Sequence of protein 2:
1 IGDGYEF

Sequence of protein 1:
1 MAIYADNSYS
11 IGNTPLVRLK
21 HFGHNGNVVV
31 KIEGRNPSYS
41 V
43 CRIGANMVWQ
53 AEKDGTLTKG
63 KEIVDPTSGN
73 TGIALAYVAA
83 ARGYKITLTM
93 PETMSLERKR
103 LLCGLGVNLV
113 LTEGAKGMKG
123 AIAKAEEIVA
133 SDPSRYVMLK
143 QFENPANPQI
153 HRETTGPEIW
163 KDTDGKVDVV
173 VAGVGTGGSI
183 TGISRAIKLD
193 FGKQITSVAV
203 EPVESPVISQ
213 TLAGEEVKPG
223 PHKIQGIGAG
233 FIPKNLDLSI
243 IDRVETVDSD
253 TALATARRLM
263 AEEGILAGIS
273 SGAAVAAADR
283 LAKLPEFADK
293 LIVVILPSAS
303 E

Residue-level contacts at the interface:
Residue P93 in protein 1 is in contact with residue D3 in protein 2 (closest heavy-atom distance 4.4 Å).
Residue S70 in protein 1 contacts residue G2 in protein 2 (closest heavy-atom distance 3.2 Å).
Residue F233 in protein 1 interacts with residue G4 in protein 2 (closest heavy-atom distance 4.1 Å).
Residue F233 in protein 1 contacts residue Y5 in protein 2 (closest heavy-atom distance 4.6 Å).
Residue Q227 in protein 1 contacts residue G2 in protein 2 (closest heavy-atom distance 4.5 Å).
Residue S70 in protein 1 contacts residue I1 in protein 2 (closest heavy-atom distance 4.9 Å).
Residue G222 in protein 1 contacts residue E6 in protein 2 (closest heavy-atom distance 3.5 Å).
Residue I124 in protein 1 contacts residue G4 in protein 2 (closest heavy-atom distance 4.8 Å).
Residue G177 in protein 1 is in contact with residue I1 in protein 2 (closest heavy-atom distance 4.3 Å).
Residue G232 in protein 1 is in contact with residue Y5 in protein 2 (closest heavy-atom distance 5.0 Å).
Residue P221 in protein 1 contacts residue E6 in protein 2 (closest heavy-atom distance 4.4 Å).
Residue N72 in protein 1 interacts with residue I1 in protein 2 (closest heavy-atom distance 3.5 Å).
Residue M120 in protein 1 interacts with residue Y5 in protein 2 (closest heavy-atom distance 4.8 Å).
Residue A231 in protein 1 interacts with residue G4 in protein 2 (closest heavy-atom distance 3.7 Å).
Residue M120 in protein 1 is in contact with residue G4 in protein 2 (closest heavy-atom distance 3.8 Å).
Residue I226 in protein 1 interacts with residue F7 in protein 2 (closest heavy-atom distance 4.1 Å).
Residue G230 in protein 1 interacts with residue Y5 in protein 2 (closest heavy-atom distance 4.0 Å).
Residue T69 in protein 1 contacts residue I1 in protein 2 (closest heavy-atom distance 3.8 Å).
Residue P223 in protein 1 is in contact with residue E6 in protein 2 (closest heavy-atom distance 3.6 Å).
Residue G228 in protein 1 interacts with residue I1 in protein 2 (closest heavy-atom distance 3.4 Å).
Residue F144 in protein 1 contacts residue G4 in protein 2 (closest heavy-atom distance 3.9 Å).
Residue T178 in protein 1 contacts residue I1 in protein 2 (closest heavy-atom distance 3.2 Å).
Residue G71 in protein 1 contacts residue G2 in protein 2 (closest heavy-atom distance 4.0 Å).
Residue I229 in protein 1 interacts with residue I1 in protein 2 (closest heavy-atom distance 4.6 Å).
Residue Q227 in protein 1 interacts with residue F7 in protein 2 (closest heavy-atom distance 3.5 Å).
Residue K225 in protein 1 contacts residue F7 in protein 2 (closest heavy-atom distance 3.3 Å).
Residue Q227 in protein 1 contacts residue I1 in protein 2 (closest heavy-atom distance 3.4 Å).
Residue P223 in protein 1 is in contact with residue F7 in protein 2 (closest heavy-atom distance 4.5 Å).
Residue T73 in protein 1 interacts with residue I1 in protein 2 (closest heavy-atom distance 3.6 Å).
Residue H224 in protein 1 is in contact with residue F7 in protein 2 (closest heavy-atom distance 3.2 Å).
Residue G71 in protein 1 interacts with residue I1 in protein 2 (closest heavy-atom distance 3.6 Å).
Residue G228 in protein 1 contacts residue G2 in protein 2 (closest heavy-atom distance 4.9 Å).
Residue Q143 in protein 1 interacts with residue I1 in protein 2 (closest heavy-atom distance 3.0 Å).
Residue F144 in protein 1 is in contact with residue I1 in protein 2 (closest heavy-atom distance 3.2 Å).
Residue M120 in protein 1 contacts residue D3 in protein 2 (closest heavy-atom distance 2.9 Å).
Residue A231 in protein 1 interacts with residue Y5 in protein 2 (closest heavy-atom distance 3.0 Å).
Residue S70 in protein 1 interacts with residue D3 in protein 2 (closest heavy-atom distance 2.9 Å).

The following describes two proteins that form a bound complex.